Sequence of protein 2:
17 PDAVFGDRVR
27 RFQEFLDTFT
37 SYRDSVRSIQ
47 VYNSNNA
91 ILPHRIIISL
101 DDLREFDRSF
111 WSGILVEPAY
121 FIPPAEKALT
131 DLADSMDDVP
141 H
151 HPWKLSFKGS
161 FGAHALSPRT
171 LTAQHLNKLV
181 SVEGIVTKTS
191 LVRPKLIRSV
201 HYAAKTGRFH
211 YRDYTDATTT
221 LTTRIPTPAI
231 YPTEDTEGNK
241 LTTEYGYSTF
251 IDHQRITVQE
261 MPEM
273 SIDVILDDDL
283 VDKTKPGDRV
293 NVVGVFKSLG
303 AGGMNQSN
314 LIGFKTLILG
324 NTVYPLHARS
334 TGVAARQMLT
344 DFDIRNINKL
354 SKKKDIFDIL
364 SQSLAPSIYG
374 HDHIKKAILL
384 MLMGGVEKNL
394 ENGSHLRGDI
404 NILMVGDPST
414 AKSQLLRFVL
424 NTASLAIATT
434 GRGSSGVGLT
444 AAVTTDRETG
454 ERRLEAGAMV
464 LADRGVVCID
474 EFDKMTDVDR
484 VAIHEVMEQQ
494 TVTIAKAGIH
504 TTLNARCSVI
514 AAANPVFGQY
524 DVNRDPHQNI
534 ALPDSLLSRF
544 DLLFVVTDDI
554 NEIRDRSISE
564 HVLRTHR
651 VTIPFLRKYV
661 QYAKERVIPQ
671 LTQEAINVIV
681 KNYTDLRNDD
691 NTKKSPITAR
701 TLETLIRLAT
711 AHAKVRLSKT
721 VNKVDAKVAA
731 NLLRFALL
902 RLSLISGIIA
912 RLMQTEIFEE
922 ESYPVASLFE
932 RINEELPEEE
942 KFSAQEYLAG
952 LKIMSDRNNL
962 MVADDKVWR

Sequence of protein 1:
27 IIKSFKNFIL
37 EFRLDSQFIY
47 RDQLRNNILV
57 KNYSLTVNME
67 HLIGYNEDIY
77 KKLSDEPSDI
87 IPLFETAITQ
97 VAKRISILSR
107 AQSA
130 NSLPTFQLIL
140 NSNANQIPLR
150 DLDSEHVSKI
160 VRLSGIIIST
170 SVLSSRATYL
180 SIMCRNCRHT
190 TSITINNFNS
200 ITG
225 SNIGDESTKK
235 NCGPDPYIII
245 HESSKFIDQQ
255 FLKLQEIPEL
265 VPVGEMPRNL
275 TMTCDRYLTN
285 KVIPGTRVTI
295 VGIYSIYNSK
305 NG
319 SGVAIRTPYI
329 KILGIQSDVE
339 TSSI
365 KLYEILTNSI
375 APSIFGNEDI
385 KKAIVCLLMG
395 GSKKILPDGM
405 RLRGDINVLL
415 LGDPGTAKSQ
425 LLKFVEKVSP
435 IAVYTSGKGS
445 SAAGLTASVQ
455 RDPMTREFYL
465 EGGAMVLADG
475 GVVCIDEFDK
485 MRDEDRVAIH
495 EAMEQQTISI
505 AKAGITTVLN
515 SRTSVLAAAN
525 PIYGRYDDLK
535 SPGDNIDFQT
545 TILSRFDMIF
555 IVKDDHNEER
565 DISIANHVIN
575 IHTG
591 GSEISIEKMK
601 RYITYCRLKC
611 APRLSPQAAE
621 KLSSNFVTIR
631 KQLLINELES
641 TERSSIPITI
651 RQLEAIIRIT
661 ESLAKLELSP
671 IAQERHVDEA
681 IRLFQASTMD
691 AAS

Interface contacts:
Residue R570 in protein 2 interacts with residue K398 in protein 1 (closest heavy-atom distance 3.7 Å).
Residue N307 in protein 2 contacts residue D239 in protein 1 (closest heavy-atom distance 3.5 Å).
Residue F298 in protein 2 is in contact with residue F250 in protein 1 (closest heavy-atom distance 3.6 Å).
Residue S412 in protein 2 interacts with residue R651 in protein 1 (closest heavy-atom distance 3.9 Å).
Residue G113 in protein 2 interacts with residue N130 in protein 1 (closest heavy-atom distance 3.8 Å).
Residue E555 in protein 2 interacts with residue V627 in protein 1 (closest heavy-atom distance 3.5 Å).
Residue H569 in protein 2 is in contact with residue L406 in protein 1 (closest heavy-atom distance 3.3 Å).
Residue N177 in protein 2 is in contact with residue E246 in protein 1 (closest heavy-atom distance 3.7 Å).
Residue S300 in protein 2 is in contact with residue H245 in protein 1 (closest heavy-atom distance 3.3 Å).
Residue P369 in protein 2 is in contact with residue G403 in protein 1 (closest heavy-atom distance 3.3 Å).
Residue D558 in protein 2 contacts residue V627 in protein 1 (closest heavy-atom distance 3.1 Å).
Residue S300 in protein 2 interacts with residue E246 in protein 1 (closest heavy-atom distance 3.0 Å).
Residue L566 in protein 2 interacts with residue E620 in protein 1 (closest heavy-atom distance 3.5 Å).
Residue D410 in protein 2 contacts residue I648 in protein 1 (closest heavy-atom distance 3.4 Å).
Residue S412 in protein 2 is in contact with residue R549 in protein 1 (closest heavy-atom distance 3.5 Å).
Residue L176 in protein 2 contacts residue K249 in protein 1 (closest heavy-atom distance 3.2 Å).
Residue M306 in protein 2 is in contact with residue G228 in protein 1 (closest heavy-atom distance 3.2 Å).
Residue F421 in protein 2 is in contact with residue G403 in protein 1 (closest heavy-atom distance 3.8 Å).
Residue R169 in protein 2 interacts with residue I509 in protein 1 (closest heavy-atom distance 2.6 Å).
Residue F317 in protein 2 interacts with residue I243 in protein 1 (closest heavy-atom distance 3.4 Å).
Residue K299 in protein 2 contacts residue E246 in protein 1 (closest heavy-atom distance 3.7 Å).
Residue L301 in protein 2 interacts with residue H245 in protein 1 (closest heavy-atom distance 3.7 Å).
Residue N424 in protein 2 is in contact with residue Q499 in protein 1 (closest heavy-atom distance 3.3 Å).
Residue P411 in protein 2 contacts residue R549 in protein 1 (closest heavy-atom distance 2.6 Å).
Residue S112 in protein 2 interacts with residue N130 in protein 1 (closest heavy-atom distance 2.7 Å).
Residue N554 in protein 2 is in contact with residue L634 in protein 1 (closest heavy-atom distance 3.9 Å).
Residue Q417 in protein 2 interacts with residue R651 in protein 1 (closest heavy-atom distance 3.0 Å).
Residue T223 in protein 2 contacts residue E246 in protein 1 (closest heavy-atom distance 2.9 Å).
Residue K477 in protein 2 is in contact with residue T545 in protein 1 (closest heavy-atom distance 3.8 Å).
Residue N554 in protein 2 interacts with residue K631 in protein 1 (closest heavy-atom distance 3.9 Å).
Residue L566 in protein 2 contacts residue A619 in protein 1 (closest heavy-atom distance 3.5 Å).
Residue N307 in protein 2 contacts residue Y241 in protein 1 (closest heavy-atom distance 3.4 Å).
Residue H569 in protein 2 contacts residue E661 in protein 1 (closest heavy-atom distance 3.1 Å).
Residue F317 in protein 2 is in contact with residue H245 in protein 1 (closest heavy-atom distance 3.1 Å).
Residue T319 in protein 2 interacts with residue F250 in protein 1 (closest heavy-atom distance 3.5 Å).
Residue T172 in protein 2 contacts residue D252 in protein 1 (closest heavy-atom distance 2.8 Å).
Residue Q174 in protein 2 interacts with residue R280 in protein 1 (closest heavy-atom distance 3.5 Å).
Residue R570 in protein 2 interacts with residue R613 in protein 1 (closest heavy-atom distance 3.1 Å).
Residue L176 in protein 2 is in contact with residue I251 in protein 1 (closest heavy-atom distance 3.8 Å).
Residue R559 in protein 2 is in contact with residue E620 in protein 1 (closest heavy-atom distance 3.1 Å).
Residue G302 in protein 2 is in contact with residue H245 in protein 1 (closest heavy-atom distance 3.0 Å).
Residue T413 in protein 2 interacts with residue R651 in protein 1 (closest heavy-atom distance 2.7 Å).
Residue D558 in protein 2 is in contact with residue F626 in protein 1 (closest heavy-atom distance 3.1 Å).
Residue H569 in protein 2 interacts with residue R658 in protein 1 (closest heavy-atom distance 3.2 Å).
Residue E555 in protein 2 is in contact with residue K631 in protein 1 (closest heavy-atom distance 3.3 Å).
Residue E117 in protein 2 interacts with residue S131 in protein 1 (closest heavy-atom distance 3.9 Å).
Residue L566 in protein 2 interacts with residue S623 in protein 1 (closest heavy-atom distance 3.5 Å).
Residue R169 in protein 2 interacts with residue T511 in protein 1 (closest heavy-atom distance 3.4 Å).
Residue R420 in protein 2 contacts residue G403 in protein 1 (closest heavy-atom distance 3.0 Å).
Residue I561 in protein 2 contacts residue I650 in protein 1 (closest heavy-atom distance 3.8 Å).
Residue A173 in protein 2 is in contact with residue R280 in protein 1 (closest heavy-atom distance 3.3 Å).
Residue S416 in protein 2 contacts residue R651 in protein 1 (closest heavy-atom distance 2.3 Å).
Residue L176 in protein 2 interacts with residue F250 in protein 1 (closest heavy-atom distance 3.3 Å).
Residue T223 in protein 2 contacts residue I244 in protein 1 (closest heavy-atom distance 3.3 Å).
Residue L301 in protein 2 is in contact with residue E246 in protein 1 (closest heavy-atom distance 3.8 Å).
Residue Q308 in protein 2 interacts with residue D239 in protein 1 (closest heavy-atom distance 3.3 Å).
Residue S562 in protein 2 contacts residue S623 in protein 1 (closest heavy-atom distance 3.5 Å).
Residue R420 in protein 2 contacts residue R407 in protein 1 (closest heavy-atom distance 2.9 Å).
Residue L566 in protein 2 contacts residue I657 in protein 1 (closest heavy-atom distance 3.6 Å).
Residue H569 in protein 2 contacts residue I657 in protein 1 (closest heavy-atom distance 3.7 Å).

This data describes a binding interaction between two proteins.